Sequence of protein 2:
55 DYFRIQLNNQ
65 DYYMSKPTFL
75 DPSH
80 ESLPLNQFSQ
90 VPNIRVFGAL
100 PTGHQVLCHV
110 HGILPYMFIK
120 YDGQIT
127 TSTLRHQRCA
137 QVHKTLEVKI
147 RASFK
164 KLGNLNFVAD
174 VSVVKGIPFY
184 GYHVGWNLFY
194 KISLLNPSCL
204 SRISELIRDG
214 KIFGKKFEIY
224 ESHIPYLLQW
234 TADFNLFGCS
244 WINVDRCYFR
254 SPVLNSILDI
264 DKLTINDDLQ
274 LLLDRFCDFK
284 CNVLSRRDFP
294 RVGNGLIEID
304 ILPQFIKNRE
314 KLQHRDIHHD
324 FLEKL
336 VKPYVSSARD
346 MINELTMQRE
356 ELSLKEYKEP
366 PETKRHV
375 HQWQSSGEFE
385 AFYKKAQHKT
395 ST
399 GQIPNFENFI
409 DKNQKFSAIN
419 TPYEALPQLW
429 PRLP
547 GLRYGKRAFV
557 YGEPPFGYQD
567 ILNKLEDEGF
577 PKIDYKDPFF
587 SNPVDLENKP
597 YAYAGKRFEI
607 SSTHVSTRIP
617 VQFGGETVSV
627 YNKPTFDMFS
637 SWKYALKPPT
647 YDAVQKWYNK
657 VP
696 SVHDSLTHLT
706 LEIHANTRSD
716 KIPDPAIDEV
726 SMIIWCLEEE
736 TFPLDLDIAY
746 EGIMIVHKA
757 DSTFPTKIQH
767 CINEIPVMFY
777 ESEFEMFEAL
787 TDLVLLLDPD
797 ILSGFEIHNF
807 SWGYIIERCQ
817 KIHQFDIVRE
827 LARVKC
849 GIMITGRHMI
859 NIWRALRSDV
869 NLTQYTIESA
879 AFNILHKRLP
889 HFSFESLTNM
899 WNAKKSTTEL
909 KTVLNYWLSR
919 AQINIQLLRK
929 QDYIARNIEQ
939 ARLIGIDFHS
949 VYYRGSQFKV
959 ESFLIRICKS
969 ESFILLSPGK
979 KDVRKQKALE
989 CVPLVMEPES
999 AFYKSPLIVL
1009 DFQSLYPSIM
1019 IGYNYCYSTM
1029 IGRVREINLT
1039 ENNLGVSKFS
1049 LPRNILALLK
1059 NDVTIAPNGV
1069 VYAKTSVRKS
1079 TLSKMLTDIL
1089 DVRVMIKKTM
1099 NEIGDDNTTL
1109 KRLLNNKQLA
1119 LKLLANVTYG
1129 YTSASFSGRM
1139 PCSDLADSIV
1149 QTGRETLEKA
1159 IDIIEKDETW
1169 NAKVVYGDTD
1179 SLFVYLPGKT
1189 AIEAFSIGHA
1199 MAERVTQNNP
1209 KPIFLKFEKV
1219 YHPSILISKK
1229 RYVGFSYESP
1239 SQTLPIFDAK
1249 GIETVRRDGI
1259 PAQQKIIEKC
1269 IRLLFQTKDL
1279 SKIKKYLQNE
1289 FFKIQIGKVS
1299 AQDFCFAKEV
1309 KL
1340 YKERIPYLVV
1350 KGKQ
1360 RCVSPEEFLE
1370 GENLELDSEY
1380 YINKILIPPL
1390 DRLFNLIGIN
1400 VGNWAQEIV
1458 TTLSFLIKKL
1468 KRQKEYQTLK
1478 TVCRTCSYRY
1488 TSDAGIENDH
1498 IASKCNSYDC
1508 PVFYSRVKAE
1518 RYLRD

Contacts between the two chains:
Residue L548 in protein 2 interacts with residue C87 in protein 1 (closest heavy-atom distance 3.4 Å).
Residue R614 in protein 2 is in contact with residue Q38 in protein 1 (closest heavy-atom distance 4.1 Å).
Residue F555 in protein 2 interacts with residue V144 in protein 1 (closest heavy-atom distance 3.2 Å).
Residue E559 in protein 2 contacts residue Y57 in protein 1 (closest heavy-atom distance 4.0 Å).
Residue K570 in protein 2 contacts residue H51 in protein 1 (closest heavy-atom distance 4.0 Å).
Residue F562 in protein 2 interacts with residue A53 in protein 1 (closest heavy-atom distance 4.1 Å).
Residue F619 in protein 2 interacts with residue K14 in protein 1 (closest heavy-atom distance 3.9 Å).
Residue P630 in protein 2 is in contact with residue T111 in protein 1 (closest heavy-atom distance 4.0 Å).
Residue P560 in protein 2 is in contact with residue Y27 in protein 1 (closest heavy-atom distance 4.0 Å).
Residue Y564 in protein 2 interacts with residue Y27 in protein 1 (closest heavy-atom distance 3.8 Å).
Residue A641 in protein 2 contacts residue Q44 in protein 1 (closest heavy-atom distance 3.7 Å).
Residue Y564 in protein 2 contacts residue P29 in protein 1 (closest heavy-atom distance 3.9 Å).
Residue K578 in protein 2 contacts residue R50 in protein 1 (closest heavy-atom distance 3.8 Å).
Residue R614 in protein 2 interacts with residue T35 in protein 1 (closest heavy-atom distance 4.3 Å).
Residue F562 in protein 2 contacts residue H51 in protein 1 (closest heavy-atom distance 3.3 Å).
Residue V626 in protein 2 contacts residue W8 in protein 1 (closest heavy-atom distance 4.2 Å).
Residue Y564 in protein 2 contacts residue N25 in protein 1 (closest heavy-atom distance 3.3 Å).
Residue Y557 in protein 2 contacts residue Y57 in protein 1 (closest heavy-atom distance 3.2 Å).
Residue F619 in protein 2 is in contact with residue R10 in protein 1 (closest heavy-atom distance 3.8 Å).
Residue G558 in protein 2 interacts with residue Y57 in protein 1 (closest heavy-atom distance 2.5 Å).
Residue R614 in protein 2 interacts with residue Y37 in protein 1 (closest heavy-atom distance 3.5 Å).
Residue I615 in protein 2 contacts residue T36 in protein 1 (closest heavy-atom distance 3.5 Å).
Residue L571 in protein 2 is in contact with residue H51 in protein 1 (closest heavy-atom distance 4.2 Å).
Residue Y557 in protein 2 contacts residue D64 in protein 1 (closest heavy-atom distance 4.2 Å).
Residue A554 in protein 2 is in contact with residue I145 in protein 1 (closest heavy-atom distance 3.4 Å).
Residue R614 in protein 2 contacts residue F45 in protein 1 (closest heavy-atom distance 3.2 Å).
Residue V617 in protein 2 contacts residue S39 in protein 1 (closest heavy-atom distance 4.2 Å).
Residue F555 in protein 2 interacts with residue I145 in protein 1 (closest heavy-atom distance 2.8 Å).
Residue A641 in protein 2 is in contact with residue P43 in protein 1 (closest heavy-atom distance 4.3 Å).
Residue A554 in protein 2 interacts with residue N146 in protein 1 (closest heavy-atom distance 3.5 Å).
Residue P577 in protein 2 interacts with residue R50 in protein 1 (closest heavy-atom distance 3.8 Å).
Residue P560 in protein 2 interacts with residue F141 in protein 1 (closest heavy-atom distance 3.6 Å).
Residue T609 in protein 2 contacts residue F45 in protein 1 (closest heavy-atom distance 3.7 Å).
Residue P616 in protein 2 is in contact with residue Q38 in protein 1 (closest heavy-atom distance 3.4 Å).
Residue V611 in protein 2 interacts with residue P43 in protein 1 (closest heavy-atom distance 3.9 Å).
Residue Y557 in protein 2 is in contact with residue L61 in protein 1 (closest heavy-atom distance 3.6 Å).
Residue Y564 in protein 2 is in contact with residue D137 in protein 1 (closest heavy-atom distance 3.7 Å).
Residue P616 in protein 2 is in contact with residue Y37 in protein 1 (closest heavy-atom distance 4.2 Å).
Residue V556 in protein 2 is in contact with residue A143 in protein 1 (closest heavy-atom distance 3.9 Å).
Residue V617 in protein 2 is in contact with residue V11 in protein 1 (closest heavy-atom distance 3.7 Å).
Residue R614 in protein 2 interacts with residue T36 in protein 1 (closest heavy-atom distance 3.2 Å).
Residue R614 in protein 2 interacts with residue Q44 in protein 1 (closest heavy-atom distance 3.4 Å).
Residue V617 in protein 2 is in contact with residue I48 in protein 1 (closest heavy-atom distance 3.7 Å).
Residue G547 in protein 2 is in contact with residue L86 in protein 1 (closest heavy-atom distance 3.9 Å).
Residue Y557 in protein 2 is in contact with residue A143 in protein 1 (closest heavy-atom distance 3.1 Å).
Residue S625 in protein 2 interacts with residue W8 in protein 1 (closest heavy-atom distance 4.1 Å).
Residue R614 in protein 2 contacts residue P43 in protein 1 (closest heavy-atom distance 3.4 Å).
Residue V617 in protein 2 contacts residue Q38 in protein 1 (closest heavy-atom distance 3.1 Å).
Residue R553 in protein 2 is in contact with residue N146 in protein 1 (closest heavy-atom distance 2.4 Å).
Residue F619 in protein 2 interacts with residue E59 in protein 1 (closest heavy-atom distance 3.9 Å).
Residue T631 in protein 2 is in contact with residue T111 in protein 1 (closest heavy-atom distance 3.3 Å).
Residue Y564 in protein 2 is in contact with residue V26 in protein 1 (closest heavy-atom distance 4.1 Å).
Residue Y564 in protein 2 is in contact with residue P28 in protein 1 (closest heavy-atom distance 3.1 Å).
Residue P561 in protein 2 contacts residue L54 in protein 1 (closest heavy-atom distance 4.1 Å).
Residue F562 in protein 2 contacts residue Y27 in protein 1 (closest heavy-atom distance 3.5 Å).
Residue G563 in protein 2 interacts with residue Y27 in protein 1 (closest heavy-atom distance 4.1 Å).
Residue I615 in protein 2 contacts residue Y37 in protein 1 (closest heavy-atom distance 3.3 Å).
Residue Y564 in protein 2 interacts with residue D136 in protein 1 (closest heavy-atom distance 3.3 Å).
Residue I615 in protein 2 interacts with residue Q38 in protein 1 (closest heavy-atom distance 3.1 Å).
Residue F619 in protein 2 interacts with residue I62 in protein 1 (closest heavy-atom distance 4.1 Å).

The following describes two proteins that form a bound complex.

Sequence of protein 1:
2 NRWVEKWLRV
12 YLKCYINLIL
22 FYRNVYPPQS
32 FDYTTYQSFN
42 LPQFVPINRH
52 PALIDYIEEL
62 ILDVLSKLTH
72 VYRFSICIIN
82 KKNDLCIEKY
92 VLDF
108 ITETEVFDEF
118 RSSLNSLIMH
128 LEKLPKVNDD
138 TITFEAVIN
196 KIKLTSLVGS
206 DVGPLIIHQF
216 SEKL